Sequence of protein 1:
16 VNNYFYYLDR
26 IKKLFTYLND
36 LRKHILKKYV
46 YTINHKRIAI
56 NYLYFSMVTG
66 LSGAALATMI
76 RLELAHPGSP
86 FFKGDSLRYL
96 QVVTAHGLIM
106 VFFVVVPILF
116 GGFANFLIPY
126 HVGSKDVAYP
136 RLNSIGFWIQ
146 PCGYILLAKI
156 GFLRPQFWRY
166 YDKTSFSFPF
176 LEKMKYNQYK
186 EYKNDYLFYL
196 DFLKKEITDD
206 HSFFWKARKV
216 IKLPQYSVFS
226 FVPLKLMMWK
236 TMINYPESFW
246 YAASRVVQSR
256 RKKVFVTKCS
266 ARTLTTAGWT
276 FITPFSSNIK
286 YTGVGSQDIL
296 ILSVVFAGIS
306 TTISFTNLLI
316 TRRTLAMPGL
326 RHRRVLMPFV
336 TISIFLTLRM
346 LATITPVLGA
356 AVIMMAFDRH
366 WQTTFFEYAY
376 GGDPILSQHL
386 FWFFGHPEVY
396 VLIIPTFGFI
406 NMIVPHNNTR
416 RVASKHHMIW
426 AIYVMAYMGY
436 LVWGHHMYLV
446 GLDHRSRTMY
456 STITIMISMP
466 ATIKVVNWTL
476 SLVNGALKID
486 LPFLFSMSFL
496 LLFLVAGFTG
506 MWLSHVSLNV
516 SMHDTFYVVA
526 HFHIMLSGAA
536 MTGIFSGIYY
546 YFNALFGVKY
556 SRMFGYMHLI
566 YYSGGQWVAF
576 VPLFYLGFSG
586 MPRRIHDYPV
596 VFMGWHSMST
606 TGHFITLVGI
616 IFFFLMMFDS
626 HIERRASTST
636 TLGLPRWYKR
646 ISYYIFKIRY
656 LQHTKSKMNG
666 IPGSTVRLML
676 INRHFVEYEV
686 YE

Sequence of protein 2:
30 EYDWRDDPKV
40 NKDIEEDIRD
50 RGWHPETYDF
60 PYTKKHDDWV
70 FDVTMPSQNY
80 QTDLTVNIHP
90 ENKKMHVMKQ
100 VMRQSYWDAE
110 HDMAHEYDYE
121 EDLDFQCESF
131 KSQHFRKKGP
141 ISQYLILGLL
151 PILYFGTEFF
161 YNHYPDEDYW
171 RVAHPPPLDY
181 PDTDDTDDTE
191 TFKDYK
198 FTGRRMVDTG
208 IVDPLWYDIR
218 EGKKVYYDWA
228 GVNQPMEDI

Contacts between the two chains:
Residue F157 in protein 1 contacts residue E158 in protein 2 (closest heavy-atom distance 3.4 Å).
Residue L550 in protein 1 contacts residue R136 in protein 2 (closest heavy-atom distance 2.9 Å).
Residue N664 in protein 1 contacts residue M97 in protein 2 (closest heavy-atom distance 3.3 Å).
Residue K257 in protein 1 is in contact with residue D168 in protein 2 (closest heavy-atom distance 3.6 Å).
Residue T73 in protein 1 contacts residue F155 in protein 2 (closest heavy-atom distance 3.4 Å).
Residue Y32 in protein 1 contacts residue M112 in protein 2 (closest heavy-atom distance 3.5 Å).
Residue F551 in protein 1 interacts with residue K138 in protein 2 (closest heavy-atom distance 2.5 Å).
Residue Y32 in protein 1 is in contact with residue A108 in protein 2 (closest heavy-atom distance 3.5 Å).
Residue P85 in protein 1 contacts residue Y169 in protein 2 (closest heavy-atom distance 3.2 Å).
Residue G665 in protein 1 contacts residue M94 in protein 2 (closest heavy-atom distance 3.2 Å).
Residue L66 in protein 1 contacts residue L150 in protein 2 (closest heavy-atom distance 3.6 Å).
Residue E628 in protein 1 interacts with residue R48 in protein 2 (closest heavy-atom distance 2.4 Å).
Residue R629 in protein 1 contacts residue Q103 in protein 2 (closest heavy-atom distance 3.3 Å).
Residue R630 in protein 1 contacts residue Q103 in protein 2 (closest heavy-atom distance 3.5 Å).
Residue Y149 in protein 1 interacts with residue Y154 in protein 2 (closest heavy-atom distance 2.9 Å).
Residue K258 in protein 1 contacts residue D185 in protein 2 (closest heavy-atom distance 3.1 Å).
Residue F551 in protein 1 is in contact with residue R136 in protein 2 (closest heavy-atom distance 3.6 Å).
Residue G552 in protein 1 contacts residue Q103 in protein 2 (closest heavy-atom distance 2.9 Å).
Residue A631 in protein 1 contacts residue M101 in protein 2 (closest heavy-atom distance 2.8 Å).
Residue S67 in protein 1 contacts residue Y154 in protein 2 (closest heavy-atom distance 3.2 Å).
Residue F623 in protein 1 contacts residue Y144 in protein 2 (closest heavy-atom distance 3.1 Å).
Residue K42 in protein 1 contacts residue D117 in protein 2 (closest heavy-atom distance 3.4 Å).
Residue M663 in protein 1 is in contact with residue K92 in protein 2 (closest heavy-atom distance 2.3 Å).
Residue K88 in protein 1 interacts with residue D166 in protein 2 (closest heavy-atom distance 3.2 Å).
Residue R629 in protein 1 interacts with residue R102 in protein 2 (closest heavy-atom distance 3.2 Å).
Residue Y166 in protein 1 contacts residue E167 in protein 2 (closest heavy-atom distance 3.4 Å).
Residue R256 in protein 1 interacts with residue D185 in protein 2 (closest heavy-atom distance 3.3 Å).
Residue L36 in protein 1 contacts residue M112 in protein 2 (closest heavy-atom distance 3.6 Å).
Residue R630 in protein 1 is in contact with residue V100 in protein 2 (closest heavy-atom distance 2.8 Å).
Residue F623 in protein 1 contacts residue L145 in protein 2 (closest heavy-atom distance 3.5 Å).
Residue R93 in protein 1 interacts with residue Y164 in protein 2 (closest heavy-atom distance 3.2 Å).
Residue Q253 in protein 1 interacts with residue Y180 in protein 2 (closest heavy-atom distance 3.4 Å).
Residue R250 in protein 1 contacts residue E167 in protein 2 (closest heavy-atom distance 2.5 Å).
Residue K38 in protein 1 contacts residue Y116 in protein 2 (closest heavy-atom distance 3.6 Å).
Residue K660 in protein 1 contacts residue V69 in protein 2 (closest heavy-atom distance 3.2 Å).
Residue F86 in protein 1 is in contact with residue P165 in protein 2 (closest heavy-atom distance 3.1 Å).
Residue V97 in protein 1 contacts residue Y164 in protein 2 (closest heavy-atom distance 3.5 Å).
Residue T670 in protein 1 contacts residue E90 in protein 2 (closest heavy-atom distance 3.2 Å).
Residue M74 in protein 1 contacts residue E158 in protein 2 (closest heavy-atom distance 3.2 Å).
Residue K154 in protein 1 contacts residue Y154 in protein 2 (closest heavy-atom distance 3.2 Å).
Residue D35 in protein 1 interacts with residue M112 in protein 2 (closest heavy-atom distance 3.6 Å).
Residue R630 in protein 1 interacts with residue R48 in protein 2 (closest heavy-atom distance 2.6 Å).
Residue A70 in protein 1 is in contact with residue E158 in protein 2 (closest heavy-atom distance 3.2 Å).
Residue K43 in protein 1 is in contact with residue E115 in protein 2 (closest heavy-atom distance 3.6 Å).
Residue H626 in protein 1 contacts residue I141 in protein 2 (closest heavy-atom distance 3.5 Å).
Residue M74 in protein 1 contacts residue Y164 in protein 2 (closest heavy-atom distance 3.5 Å).
Residue F87 in protein 1 contacts residue Y164 in protein 2 (closest heavy-atom distance 3.5 Å).
Residue I666 in protein 1 contacts residue K92 in protein 2 (closest heavy-atom distance 3.1 Å).
Residue R630 in protein 1 interacts with residue D49 in protein 2 (closest heavy-atom distance 2.3 Å).
Residue R630 in protein 1 is in contact with residue R102 in protein 2 (closest heavy-atom distance 3.5 Å).
Residue F157 in protein 1 interacts with residue Y164 in protein 2 (closest heavy-atom distance 3.4 Å).
Residue H39 in protein 1 contacts residue E115 in protein 2 (closest heavy-atom distance 3.1 Å).
Residue Q657 in protein 1 contacts residue V69 in protein 2 (closest heavy-atom distance 3.1 Å).
Residue G156 in protein 1 contacts residue Y164 in protein 2 (closest heavy-atom distance 2.9 Å).
Residue F86 in protein 1 interacts with residue Y169 in protein 2 (closest heavy-atom distance 3.4 Å).
Residue R630 in protein 1 is in contact with residue M101 in protein 2 (closest heavy-atom distance 3.3 Å).
Residue H626 in protein 1 is in contact with residue Y144 in protein 2 (closest heavy-atom distance 3.6 Å).
Residue I55 in protein 1 interacts with residue R136 in protein 2 (closest heavy-atom distance 3.5 Å).
Residue G665 in protein 1 is in contact with residue H95 in protein 2 (closest heavy-atom distance 3.3 Å).
Residue F157 in protein 1 is in contact with residue N162 in protein 2 (closest heavy-atom distance 3.5 Å).

These two protein chains interact to form a complex.